Sequence of protein 2:
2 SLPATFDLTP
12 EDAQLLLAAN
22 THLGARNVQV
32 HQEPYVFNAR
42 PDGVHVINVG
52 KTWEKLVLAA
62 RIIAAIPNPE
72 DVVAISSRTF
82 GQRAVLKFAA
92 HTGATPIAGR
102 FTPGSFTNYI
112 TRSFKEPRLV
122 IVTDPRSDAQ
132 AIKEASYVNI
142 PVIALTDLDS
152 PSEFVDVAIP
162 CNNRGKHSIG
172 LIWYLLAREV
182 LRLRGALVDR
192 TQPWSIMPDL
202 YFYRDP

This data describes a binding interaction between two proteins.

Interface contacts:
Residue E55 in protein 2 interacts with residue K80 in protein 1 (closest heavy-atom distance 3.3 Å).
Residue L59 in protein 2 is in contact with residue L78 in protein 1 (closest heavy-atom distance 3.5 Å).
Residue P68 in protein 2 interacts with residue Y50 in protein 1 (closest heavy-atom distance 3.9 Å).
Residue N140 in protein 2 interacts with residue D28 in protein 1 (closest heavy-atom distance 3.2 Å).
Residue R62 in protein 2 interacts with residue V39 in protein 1 (closest heavy-atom distance 3.8 Å).
Residue K56 in protein 2 interacts with residue V82 in protein 1 (closest heavy-atom distance 3.3 Å).
Residue Y36 in protein 2 is in contact with residue D67 in protein 1 (closest heavy-atom distance 3.8 Å).
Residue E55 in protein 2 contacts residue V82 in protein 1 (closest heavy-atom distance 3.7 Å).
Residue V156 in protein 2 interacts with residue R60 in protein 1 (closest heavy-atom distance 3.9 Å).
Residue K52 in protein 2 is in contact with residue V82 in protein 1 (closest heavy-atom distance 3.4 Å).
Residue R183 in protein 2 contacts residue G43 in protein 1 (closest heavy-atom distance 3.4 Å).
Residue F155 in protein 2 interacts with residue G57 in protein 1 (closest heavy-atom distance 3.5 Å).
Residue Y36 in protein 2 is in contact with residue D66 in protein 1 (closest heavy-atom distance 3.0 Å).
Residue F155 in protein 2 contacts residue R60 in protein 1 (closest heavy-atom distance 2.8 Å).
Residue V158 in protein 2 contacts residue D66 in protein 1 (closest heavy-atom distance 3.6 Å).
Residue D157 in protein 2 contacts residue L55 in protein 1 (closest heavy-atom distance 3.6 Å).
Residue F155 in protein 2 interacts with residue S61 in protein 1 (closest heavy-atom distance 3.1 Å).
Residue R185 in protein 2 interacts with residue A45 in protein 1 (closest heavy-atom distance 3.2 Å).
Residue R183 in protein 2 interacts with residue R44 in protein 1 (closest heavy-atom distance 4.0 Å).
Residue D157 in protein 2 contacts residue S65 in protein 1 (closest heavy-atom distance 3.1 Å).
Residue D190 in protein 2 contacts residue E42 in protein 1 (closest heavy-atom distance 3.6 Å).
Residue E154 in protein 2 interacts with residue R62 in protein 1 (closest heavy-atom distance 3.7 Å).
Residue F7 in protein 2 interacts with residue G43 in protein 1 (closest heavy-atom distance 3.9 Å).
Residue S137 in protein 2 contacts residue H29 in protein 1 (closest heavy-atom distance 2.4 Å).
Residue R185 in protein 2 contacts residue P47 in protein 1 (closest heavy-atom distance 3.8 Å).
Residue L3 in protein 2 interacts with residue K80 in protein 1 (closest heavy-atom distance 3.9 Å).
Residue P142 in protein 2 is in contact with residue Q33 in protein 1 (closest heavy-atom distance 4.0 Å).
Residue S153 in protein 2 contacts residue G63 in protein 1 (closest heavy-atom distance 3.2 Å).
Residue V139 in protein 2 contacts residue H29 in protein 1 (closest heavy-atom distance 3.5 Å).
Residue L184 in protein 2 interacts with residue G43 in protein 1 (closest heavy-atom distance 3.2 Å).
Residue R62 in protein 2 interacts with residue L78 in protein 1 (closest heavy-atom distance 3.5 Å).
Residue Q33 in protein 2 is in contact with residue G63 in protein 1 (closest heavy-atom distance 3.4 Å).
Residue R185 in protein 2 is in contact with residue R44 in protein 1 (closest heavy-atom distance 3.5 Å).
Residue Q33 in protein 2 interacts with residue R62 in protein 1 (closest heavy-atom distance 3.4 Å).
Residue A66 in protein 2 is in contact with residue A37 in protein 1 (closest heavy-atom distance 3.3 Å).
Residue N140 in protein 2 contacts residue H29 in protein 1 (closest heavy-atom distance 3.1 Å).
Residue L184 in protein 2 interacts with residue R44 in protein 1 (closest heavy-atom distance 3.8 Å).
Residue R185 in protein 2 interacts with residue I46 in protein 1 (closest heavy-atom distance 3.7 Å).
Residue S2 in protein 2 contacts residue L78 in protein 1 (closest heavy-atom distance 3.7 Å).
Residue L3 in protein 2 contacts residue G77 in protein 1 (closest heavy-atom distance 3.5 Å).
Residue A65 in protein 2 contacts residue A45 in protein 1 (closest heavy-atom distance 3.9 Å).
Residue N140 in protein 2 contacts residue S31 in protein 1 (closest heavy-atom distance 3.5 Å).
Residue S137 in protein 2 is in contact with residue R60 in protein 1 (closest heavy-atom distance 4.0 Å).
Residue S2 in protein 2 interacts with residue G77 in protein 1 (closest heavy-atom distance 3.4 Å).
Residue Y138 in protein 2 interacts with residue H29 in protein 1 (closest heavy-atom distance 3.7 Å).
Residue P35 in protein 2 is in contact with residue R87 in protein 1 (closest heavy-atom distance 3.2 Å).
Residue I63 in protein 2 interacts with residue N35 in protein 1 (closest heavy-atom distance 3.7 Å).
Residue L59 in protein 2 is in contact with residue L79 in protein 1 (closest heavy-atom distance 3.7 Å).
Residue A159 in protein 2 is in contact with residue D66 in protein 1 (closest heavy-atom distance 3.3 Å).
Residue R62 in protein 2 is in contact with residue A37 in protein 1 (closest heavy-atom distance 3.5 Å).
Residue I63 in protein 2 interacts with residue I34 in protein 1 (closest heavy-atom distance 3.4 Å).
Residue S137 in protein 2 interacts with residue A30 in protein 1 (closest heavy-atom distance 3.4 Å).
Residue L3 in protein 2 contacts residue L78 in protein 1 (closest heavy-atom distance 2.9 Å).
Residue A66 in protein 2 is in contact with residue N35 in protein 1 (closest heavy-atom distance 3.0 Å).
Residue P142 in protein 2 contacts residue V32 in protein 1 (closest heavy-atom distance 3.2 Å).
Residue Q33 in protein 2 is in contact with residue E64 in protein 1 (closest heavy-atom distance 3.6 Å).
Residue E154 in protein 2 is in contact with residue S61 in protein 1 (closest heavy-atom distance 2.6 Å).
Residue E154 in protein 2 interacts with residue R60 in protein 1 (closest heavy-atom distance 3.4 Å).
Residue A66 in protein 2 interacts with residue Y50 in protein 1 (closest heavy-atom distance 3.1 Å).
Residue R62 in protein 2 contacts residue V36 in protein 1 (closest heavy-atom distance 4.0 Å).

Sequence of protein 1:
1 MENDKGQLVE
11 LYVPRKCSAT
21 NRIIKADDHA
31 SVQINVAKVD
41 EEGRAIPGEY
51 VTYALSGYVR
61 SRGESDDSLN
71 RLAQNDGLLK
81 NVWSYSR